Sequence of protein 1:
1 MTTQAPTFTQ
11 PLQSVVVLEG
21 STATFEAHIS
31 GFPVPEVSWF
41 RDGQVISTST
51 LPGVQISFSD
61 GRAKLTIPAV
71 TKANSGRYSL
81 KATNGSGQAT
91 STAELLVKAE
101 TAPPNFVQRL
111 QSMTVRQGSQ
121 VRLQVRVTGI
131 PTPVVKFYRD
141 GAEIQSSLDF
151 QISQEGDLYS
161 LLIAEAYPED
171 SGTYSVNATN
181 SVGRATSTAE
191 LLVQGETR

Contacts between the two chains:
Residue T188 in protein 1 is in contact with residue E49 in protein 2 (closest heavy-atom distance 3.3 Å).
Residue S14 in protein 1 is in contact with residue D27 in protein 2 (closest heavy-atom distance 2.7 Å).
Residue R77 in protein 1 is in contact with residue E9 in protein 2 (closest heavy-atom distance 3.2 Å).
Residue G87 in protein 1 is in contact with residue E13 in protein 2 (closest heavy-atom distance 3.4 Å).
Residue E94 in protein 1 contacts residue S7 in protein 2 (closest heavy-atom distance 3.2 Å).
Residue V182 in protein 1 contacts residue E35 in protein 2 (closest heavy-atom distance 3.3 Å).
Residue L96 in protein 1 contacts residue S4 in protein 2 (closest heavy-atom distance 3.7 Å).
Residue T90 in protein 1 contacts residue S11 in protein 2 (closest heavy-atom distance 3.0 Å).
Residue N105 in protein 1 is in contact with residue Y51 in protein 2 (closest heavy-atom distance 3.5 Å).
Residue S14 in protein 1 is in contact with residue S7 in protein 2 (closest heavy-atom distance 3.2 Å).
Residue S91 in protein 1 interacts with residue E9 in protein 2 (closest heavy-atom distance 3.5 Å).
Residue V16 in protein 1 is in contact with residue L28 in protein 2 (closest heavy-atom distance 3.7 Å).
Residue G183 in protein 1 is in contact with residue Q54 in protein 2 (closest heavy-atom distance 3.2 Å).
Residue S14 in protein 1 interacts with residue Q62 in protein 2 (closest heavy-atom distance 3.3 Å).
Residue S86 in protein 1 contacts residue N14 in protein 2 (closest heavy-atom distance 3.3 Å).
Residue R109 in protein 1 contacts residue E42 in protein 2 (closest heavy-atom distance 2.6 Å).
Residue R184 in protein 1 contacts residue E35 in protein 2 (closest heavy-atom distance 2.5 Å).
Residue A89 in protein 1 contacts residue S11 in protein 2 (closest heavy-atom distance 3.6 Å).
Residue Q88 in protein 1 contacts residue E12 in protein 2 (closest heavy-atom distance 3.7 Å).
Residue A5 in protein 1 interacts with residue N14 in protein 2 (closest heavy-atom distance 3.4 Å).
Residue V182 in protein 1 interacts with residue Q56 in protein 2 (closest heavy-atom distance 2.8 Å).
Residue P11 in protein 1 contacts residue V10 in protein 2 (closest heavy-atom distance 3.2 Å).
Residue T186 in protein 1 is in contact with residue Y51 in protein 2 (closest heavy-atom distance 3.4 Å).
Residue S86 in protein 1 is in contact with residue S15 in protein 2 (closest heavy-atom distance 3.0 Å).
Residue G87 in protein 1 is in contact with residue S15 in protein 2 (closest heavy-atom distance 3.6 Å).
Residue S86 in protein 1 interacts with residue E16 in protein 2 (closest heavy-atom distance 2.5 Å).
Residue T7 in protein 1 is in contact with residue E12 in protein 2 (closest heavy-atom distance 2.7 Å).
Residue T92 in protein 1 interacts with residue E9 in protein 2 (closest heavy-atom distance 2.8 Å).
Residue Q13 in protein 1 contacts residue R63 in protein 2 (closest heavy-atom distance 3.7 Å).
Residue F106 in protein 1 is in contact with residue Y51 in protein 2 (closest heavy-atom distance 3.2 Å).
Residue Q88 in protein 1 is in contact with residue E13 in protein 2 (closest heavy-atom distance 2.9 Å).
Residue S91 in protein 1 contacts residue V10 in protein 2 (closest heavy-atom distance 3.6 Å).
Residue R109 in protein 1 contacts residue Y51 in protein 2 (closest heavy-atom distance 3.1 Å).
Residue R184 in protein 1 is in contact with residue Q53 in protein 2 (closest heavy-atom distance 3.4 Å).
Residue S14 in protein 1 is in contact with residue S8 in protein 2 (closest heavy-atom distance 2.9 Å).
Residue Q10 in protein 1 is in contact with residue W66 in protein 2 (closest heavy-atom distance 3.3 Å).
Residue P11 in protein 1 is in contact with residue W66 in protein 2 (closest heavy-atom distance 3.6 Å).
Residue E94 in protein 1 is in contact with residue L6 in protein 2 (closest heavy-atom distance 3.7 Å).
Residue A185 in protein 1 interacts with residue H52 in protein 2 (closest heavy-atom distance 3.1 Å).
Residue F8 in protein 1 is in contact with residue E12 in protein 2 (closest heavy-atom distance 2.7 Å).
Residue E190 in protein 1 is in contact with residue H48 in protein 2 (closest heavy-atom distance 3.6 Å).
Residue G183 in protein 1 interacts with residue E35 in protein 2 (closest heavy-atom distance 3.3 Å).
Residue V16 in protein 1 contacts residue L60 in protein 2 (closest heavy-atom distance 3.6 Å).
Residue A185 in protein 1 contacts residue Y51 in protein 2 (closest heavy-atom distance 3.7 Å).
Residue T186 in protein 1 contacts residue H52 in protein 2 (closest heavy-atom distance 2.8 Å).
Residue S112 in protein 1 interacts with residue H48 in protein 2 (closest heavy-atom distance 3.7 Å).
Residue Q13 in protein 1 interacts with residue S64 in protein 2 (closest heavy-atom distance 3.4 Å).
Residue V182 in protein 1 contacts residue G55 in protein 2 (closest heavy-atom distance 3.4 Å).
Residue S112 in protein 1 contacts residue E49 in protein 2 (closest heavy-atom distance 3.1 Å).
Residue T90 in protein 1 contacts residue V10 in protein 2 (closest heavy-atom distance 3.3 Å).
Residue S187 in protein 1 is in contact with residue T50 in protein 2 (closest heavy-atom distance 3.7 Å).
Residue T3 in protein 1 interacts with residue E16 in protein 2 (closest heavy-atom distance 2.7 Å).
Residue K98 in protein 1 is in contact with residue Q58 in protein 2 (closest heavy-atom distance 3.5 Å).
Residue T92 in protein 1 interacts with residue S8 in protein 2 (closest heavy-atom distance 3.3 Å).
Residue S112 in protein 1 interacts with residue R47 in protein 2 (closest heavy-atom distance 3.2 Å).
Residue T188 in protein 1 is in contact with residue T50 in protein 2 (closest heavy-atom distance 2.4 Å).
Residue Q13 in protein 1 contacts residue D27 in protein 2 (closest heavy-atom distance 3.5 Å).
Residue Q13 in protein 1 interacts with residue W66 in protein 2 (closest heavy-atom distance 3.5 Å).
Residue A189 in protein 1 is in contact with residue H48 in protein 2 (closest heavy-atom distance 3.5 Å).
Residue R184 in protein 1 is in contact with residue Q54 in protein 2 (closest heavy-atom distance 2.9 Å).

Sequence of protein 2:
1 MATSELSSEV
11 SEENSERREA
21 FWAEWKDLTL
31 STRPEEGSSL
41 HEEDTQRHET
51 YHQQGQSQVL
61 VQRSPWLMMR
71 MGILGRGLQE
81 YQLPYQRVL

This data describes a binding interaction between two proteins.